Interface contacts:
Residue L252 in the first protein interacts with residue T255 in the second protein (closest heavy-atom distance 2.2 Å).
Residue C101 in the first protein is in contact with residue R234 in the second protein (closest heavy-atom distance 3.0 Å).
Residue T152 in the first protein interacts with residue S23 in the second protein (closest heavy-atom distance 2.3 Å).
Residue A220 in the first protein is in contact with residue Q120 in the second protein (closest heavy-atom distance 2.8 Å).
Residue T124 in the first protein is in contact with residue N224 in the second protein (closest heavy-atom distance 3.0 Å).
Residue Q120 in the first protein interacts with residue A220 in the second protein (closest heavy-atom distance 3.1 Å).
Residue D227 in the first protein interacts with residue D253 in the second protein (closest heavy-atom distance 2.8 Å).
Residue E237 in the first protein interacts with residue R114 in the second protein (closest heavy-atom distance 3.6 Å).
Residue L242 in the first protein interacts with residue D227 in the second protein (closest heavy-atom distance 3.2 Å).
Residue E249 in the first protein contacts residue T255 in the second protein (closest heavy-atom distance 3.5 Å).
Residue L121 in the first protein contacts residue A220 in the second protein (closest heavy-atom distance 2.8 Å).
Residue L252 in the first protein contacts residue P254 in the second protein (closest heavy-atom distance 3.1 Å).
Residue V123 in the first protein contacts residue A228 in the second protein (closest heavy-atom distance 2.9 Å).
Residue P117 in the first protein contacts residue Q218 in the second protein (closest heavy-atom distance 3.2 Å).
Residue L121 in the first protein is in contact with residue L221 in the second protein (closest heavy-atom distance 3.5 Å).
Residue R122 in the first protein interacts with residue N224 in the second protein (closest heavy-atom distance 3.1 Å).
Residue V119 in the first protein contacts residue A220 in the second protein (closest heavy-atom distance 3.1 Å).
Residue P106 in the first protein is in contact with residue N174 in the second protein (closest heavy-atom distance 3.4 Å).
Residue L151 in the first protein contacts residue S23 in the second protein (closest heavy-atom distance 2.4 Å).
Residue H98 in the first protein is in contact with residue D227 in the second protein (closest heavy-atom distance 2.7 Å).
Residue T225 in the first protein interacts with residue C101 in the second protein (closest heavy-atom distance 3.6 Å).
Residue L109 in the first protein interacts with residue Q235 in the second protein (closest heavy-atom distance 3.1 Å).
Residue A250 in the first protein interacts with residue P254 in the second protein (closest heavy-atom distance 3.5 Å).
Residue C101 in the first protein contacts residue D227 in the second protein (closest heavy-atom distance 3.1 Å).
Residue G102 in the first protein is in contact with residue R234 in the second protein (closest heavy-atom distance 3.5 Å).
Residue E249 in the first protein interacts with residue R234 in the second protein (closest heavy-atom distance 3.5 Å).
Residue D227 in the first protein is in contact with residue G102 in the second protein (closest heavy-atom distance 3.1 Å).
Residue D253 in the first protein contacts residue L252 in the second protein (closest heavy-atom distance 3.4 Å).
Residue P106 in the first protein interacts with residue E237 in the second protein (closest heavy-atom distance 3.5 Å).
Residue H98 in the first protein contacts residue T225 in the second protein (closest heavy-atom distance 3.5 Å).
Residue E237 in the first protein is in contact with residue Q110 in the second protein (closest heavy-atom distance 2.8 Å).
Residue S99 in the first protein is in contact with residue D227 in the second protein (closest heavy-atom distance 3.6 Å).
Residue T225 in the first protein is in contact with residue V123 in the second protein (closest heavy-atom distance 2.9 Å).
Residue E118 in the first protein is in contact with residue A219 in the second protein (closest heavy-atom distance 2.9 Å).
Residue T124 in the first protein is in contact with residue T225 in the second protein (closest heavy-atom distance 3.4 Å).
Residue L221 in the first protein interacts with residue L121 in the second protein (closest heavy-atom distance 3.1 Å).
Residue L221 in the first protein is in contact with residue R122 in the second protein (closest heavy-atom distance 3.2 Å).
Residue V223 in the first protein contacts residue V123 in the second protein (closest heavy-atom distance 2.5 Å).
Residue L109 in the first protein contacts residue E237 in the second protein (closest heavy-atom distance 3.2 Å).
Residue D227 in the first protein contacts residue E249 in the second protein (closest heavy-atom distance 1.9 Å).
Residue C101 in the first protein contacts residue R230 in the second protein (closest heavy-atom distance 3.3 Å).
Residue L105 in the first protein is in contact with residue G231 in the second protein (closest heavy-atom distance 3.0 Å).
Residue Q120 in the first protein contacts residue A219 in the second protein (closest heavy-atom distance 2.8 Å).
Residue E222 in the first protein contacts residue R122 in the second protein (closest heavy-atom distance 3.5 Å).
Residue D227 in the first protein is in contact with residue C101 in the second protein (closest heavy-atom distance 3.2 Å).
Residue L242 in the first protein interacts with residue R230 in the second protein (closest heavy-atom distance 3.3 Å).
Residue V123 in the first protein is in contact with residue T225 in the second protein (closest heavy-atom distance 3.2 Å).
Residue D253 in the first protein is in contact with residue P254 in the second protein (closest heavy-atom distance 3.1 Å).
Residue L132 in the first protein is in contact with residue K24 in the second protein (closest heavy-atom distance 3.0 Å).
Residue A220 in the first protein is in contact with residue L121 in the second protein (closest heavy-atom distance 3.3 Å).
Residue E249 in the first protein interacts with residue D227 in the second protein (closest heavy-atom distance 2.1 Å).
Residue L226 in the first protein is in contact with residue L226 in the second protein (closest heavy-atom distance 3.4 Å).
Residue P106 in the first protein is in contact with residue R234 in the second protein (closest heavy-atom distance 3.5 Å).
Residue E118 in the first protein interacts with residue Q218 in the second protein (closest heavy-atom distance 2.7 Å).
Residue T225 in the first protein contacts residue L226 in the second protein (closest heavy-atom distance 3.1 Å).
Residue R122 in the first protein is in contact with residue L221 in the second protein (closest heavy-atom distance 3.5 Å).
Residue E249 in the first protein interacts with residue R230 in the second protein (closest heavy-atom distance 2.0 Å).
Residue E222 in the first protein interacts with residue V123 in the second protein (closest heavy-atom distance 2.6 Å).
Residue S125 in the first protein is in contact with residue T225 in the second protein (closest heavy-atom distance 2.5 Å).
Residue L105 in the first protein is in contact with residue R234 in the second protein (closest heavy-atom distance 3.3 Å).

These two protein chains interact to form a complex.

Sequence of the first protein:
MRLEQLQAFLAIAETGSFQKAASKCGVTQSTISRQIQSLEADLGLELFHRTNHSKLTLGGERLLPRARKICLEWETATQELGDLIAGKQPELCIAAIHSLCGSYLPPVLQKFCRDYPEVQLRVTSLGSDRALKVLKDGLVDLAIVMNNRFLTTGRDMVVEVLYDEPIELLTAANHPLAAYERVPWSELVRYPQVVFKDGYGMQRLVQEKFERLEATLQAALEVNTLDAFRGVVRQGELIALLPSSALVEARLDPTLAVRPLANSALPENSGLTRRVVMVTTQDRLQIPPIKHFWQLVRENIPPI

Sequence of the second protein:
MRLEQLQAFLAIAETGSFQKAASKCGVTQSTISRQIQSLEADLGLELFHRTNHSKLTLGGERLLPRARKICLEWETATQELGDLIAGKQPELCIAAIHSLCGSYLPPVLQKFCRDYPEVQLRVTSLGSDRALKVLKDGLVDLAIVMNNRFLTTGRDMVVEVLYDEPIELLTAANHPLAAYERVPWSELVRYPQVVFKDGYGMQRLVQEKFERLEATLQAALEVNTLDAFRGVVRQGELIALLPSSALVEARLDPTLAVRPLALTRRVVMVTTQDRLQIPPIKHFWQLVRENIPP